The following describes two proteins that form a bound complex.

Contacts between the two chains:
Residue S49 in chain A interacts with residue V330 in chain B (closest heavy-atom distance 3.8 Å).
Residue N150 in chain A contacts residue H458 in chain B (closest heavy-atom distance 3.3 Å).
Residue Q56 in chain A is in contact with residue F335 in chain B (closest heavy-atom distance 4.0 Å).
Residue F59 in chain A interacts with residue D338 in chain B (closest heavy-atom distance 2.8 Å).
Residue T140 in chain A interacts with residue N326 in chain B (closest heavy-atom distance 3.8 Å).
Residue Q152 in chain A contacts residue K328 in chain B (closest heavy-atom distance 4.3 Å).
Residue I145 in chain A is in contact with residue R332 in chain B (closest heavy-atom distance 3.2 Å).
Residue S49 in chain A contacts residue L465 in chain B (closest heavy-atom distance 3.6 Å).
Residue P51 in chain A contacts residue D331 in chain B (closest heavy-atom distance 3.3 Å).
Residue K138 in chain A contacts residue N326 in chain B (closest heavy-atom distance 2.7 Å).
Residue C55 in chain A contacts residue D331 in chain B (closest heavy-atom distance 4.2 Å).
Residue S176 in chain A interacts with residue H458 in chain B (closest heavy-atom distance 4.3 Å).
Residue S176 in chain A contacts residue S460 in chain B (closest heavy-atom distance 3.9 Å).
Residue T175 in chain A contacts residue H458 in chain B (closest heavy-atom distance 3.4 Å).
Residue Q134 in chain A contacts residue N326 in chain B (closest heavy-atom distance 3.0 Å).
Residue I145 in chain A contacts residue M320 in chain B (closest heavy-atom distance 3.8 Å).
Residue P48 in chain A interacts with residue L465 in chain B (closest heavy-atom distance 3.7 Å).
Residue S49 in chain A interacts with residue Q361 in chain B (closest heavy-atom distance 2.8 Å).
Residue I145 in chain A contacts residue N326 in chain B (closest heavy-atom distance 4.0 Å).
Residue K138 in chain A is in contact with residue N325 in chain B (closest heavy-atom distance 3.2 Å).
Residue Q56 in chain A is in contact with residue D331 in chain B (closest heavy-atom distance 2.8 Å).
Residue C55 in chain A is in contact with residue F335 in chain B (closest heavy-atom distance 3.1 Å).
Residue L146 in chain A contacts residue A457 in chain B (closest heavy-atom distance 3.9 Å).
Residue F153 in chain A is in contact with residue H464 in chain B (closest heavy-atom distance 3.9 Å).
Residue T139 in chain A interacts with residue E324 in chain B (closest heavy-atom distance 3.5 Å).
Residue K135 in chain A contacts residue N326 in chain B (closest heavy-atom distance 3.3 Å).
Residue P48 in chain A is in contact with residue K328 in chain B (closest heavy-atom distance 2.8 Å).
Residue F59 in chain A interacts with residue F335 in chain B (closest heavy-atom distance 3.4 Å).
Residue S50 in chain A is in contact with residue V330 in chain B (closest heavy-atom distance 4.1 Å).
Residue R63 in chain A interacts with residue D338 in chain B (closest heavy-atom distance 2.6 Å).
Residue T175 in chain A contacts residue L439 in chain B (closest heavy-atom distance 3.2 Å).
Residue L146 in chain A interacts with residue D455 in chain B (closest heavy-atom distance 3.4 Å).
Residue C136 in chain A contacts residue V327 in chain B (closest heavy-atom distance 3.7 Å).
Residue T175 in chain A is in contact with residue I442 in chain B (closest heavy-atom distance 3.6 Å).
Residue S49 in chain A interacts with residue H364 in chain B (closest heavy-atom distance 4.3 Å).
Residue F153 in chain A is in contact with residue Q461 in chain B (closest heavy-atom distance 3.6 Å).
Residue N150 in chain A interacts with residue Q461 in chain B (closest heavy-atom distance 2.7 Å).
Residue L146 in chain A contacts residue L456 in chain B (closest heavy-atom distance 3.6 Å).
Residue L146 in chain A contacts residue L329 in chain B (closest heavy-atom distance 3.7 Å).
Residue I148 in chain A is in contact with residue N326 in chain B (closest heavy-atom distance 3.9 Å).
Residue C52 in chain A is in contact with residue D331 in chain B (closest heavy-atom distance 2.8 Å).
Residue I145 in chain A interacts with residue N325 in chain B (closest heavy-atom distance 4.3 Å).
Residue A142 in chain A is in contact with residue M320 in chain B (closest heavy-atom distance 3.1 Å).
Residue S50 in chain A is in contact with residue K328 in chain B (closest heavy-atom distance 2.8 Å).
Residue K138 in chain A contacts residue E324 in chain B (closest heavy-atom distance 4.3 Å).
Residue Q152 in chain A interacts with residue N326 in chain B (closest heavy-atom distance 3.8 Å).
Residue C136 in chain A is in contact with residue N326 in chain B (closest heavy-atom distance 3.1 Å).
Residue I145 in chain A contacts residue L329 in chain B (closest heavy-atom distance 3.8 Å).
Residue Q56 in chain A contacts residue A334 in chain B (closest heavy-atom distance 4.0 Å).
Residue F153 in chain A interacts with residue L465 in chain B (closest heavy-atom distance 3.8 Å).
Residue C55 in chain A is in contact with residue V327 in chain B (closest heavy-atom distance 4.0 Å).
Residue F137 in chain A contacts residue N325 in chain B (closest heavy-atom distance 3.5 Å).
Residue T140 in chain A is in contact with residue E324 in chain B (closest heavy-atom distance 3.5 Å).
Residue N150 in chain A interacts with residue A457 in chain B (closest heavy-atom distance 4.2 Å).
Residue S49 in chain A contacts residue Y466 in chain B (closest heavy-atom distance 2.6 Å).
Residue T175 in chain A contacts residue S460 in chain B (closest heavy-atom distance 3.5 Å).
Residue S149 in chain A is in contact with residue Q461 in chain B (closest heavy-atom distance 4.0 Å).
Residue C136 in chain A is in contact with residue N325 in chain B (closest heavy-atom distance 3.4 Å).
Residue L146 in chain A is in contact with residue F368 in chain B (closest heavy-atom distance 4.2 Å).
Residue T140 in chain A interacts with residue N325 in chain B (closest heavy-atom distance 3.7 Å).

Sequence of chain A:
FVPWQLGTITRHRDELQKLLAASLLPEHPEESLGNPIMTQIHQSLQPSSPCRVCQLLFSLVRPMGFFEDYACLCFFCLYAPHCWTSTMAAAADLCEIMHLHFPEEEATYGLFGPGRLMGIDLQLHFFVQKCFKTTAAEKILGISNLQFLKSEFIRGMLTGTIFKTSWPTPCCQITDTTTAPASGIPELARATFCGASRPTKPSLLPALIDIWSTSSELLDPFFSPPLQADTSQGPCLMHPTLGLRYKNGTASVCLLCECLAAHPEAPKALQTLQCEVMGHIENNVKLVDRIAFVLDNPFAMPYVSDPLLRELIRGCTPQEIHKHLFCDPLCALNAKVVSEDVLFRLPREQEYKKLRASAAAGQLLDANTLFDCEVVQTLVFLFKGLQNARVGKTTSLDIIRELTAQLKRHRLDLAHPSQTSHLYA

Sequence of chain B:
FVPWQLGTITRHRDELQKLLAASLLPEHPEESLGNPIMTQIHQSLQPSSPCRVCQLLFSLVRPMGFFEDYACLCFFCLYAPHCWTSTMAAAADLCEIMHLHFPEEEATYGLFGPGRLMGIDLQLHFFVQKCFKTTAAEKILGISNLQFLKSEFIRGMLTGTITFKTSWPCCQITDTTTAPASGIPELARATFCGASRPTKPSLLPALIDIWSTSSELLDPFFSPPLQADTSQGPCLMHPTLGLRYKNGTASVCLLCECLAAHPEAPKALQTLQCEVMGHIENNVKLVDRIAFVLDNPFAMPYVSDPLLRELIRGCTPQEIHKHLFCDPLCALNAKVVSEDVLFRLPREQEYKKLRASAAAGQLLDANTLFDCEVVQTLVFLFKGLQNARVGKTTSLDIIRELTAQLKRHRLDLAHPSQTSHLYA